Residue-level contacts at the interface:
Residue E2 in protein 1 contacts residue I96 in protein 2 (closest heavy-atom distance 4.1 Å).
Residue M1 in protein 1 interacts with residue I96 in protein 2 (closest heavy-atom distance 4.0 Å).
Residue A70 in protein 1 interacts with residue F91 in protein 2 (closest heavy-atom distance 3.4 Å).
Residue G74 in protein 1 contacts residue T84 in protein 2 (closest heavy-atom distance 4.3 Å).
Residue K63 in protein 1 is in contact with residue Y99 in protein 2 (closest heavy-atom distance 3.4 Å).
Residue F75 in protein 1 is in contact with residue T84 in protein 2 (closest heavy-atom distance 3.6 Å).
Residue Y164 in protein 1 is in contact with residue K56 in protein 2 (closest heavy-atom distance 4.9 Å).
Residue Y164 in protein 1 interacts with residue T57 in protein 2 (closest heavy-atom distance 2.6 Å).
Residue L66 in protein 1 is in contact with residue Y99 in protein 2 (closest heavy-atom distance 4.3 Å).
Residue A70 in protein 1 interacts with residue Y88 in protein 2 (closest heavy-atom distance 3.3 Å).
Residue K63 in protein 1 contacts residue F95 in protein 2 (closest heavy-atom distance 4.2 Å).
Residue F75 in protein 1 interacts with residue Y88 in protein 2 (closest heavy-atom distance 4.3 Å).
Residue L66 in protein 1 contacts residue F95 in protein 2 (closest heavy-atom distance 3.7 Å).
Residue N4 in protein 1 interacts with residue I100 in protein 2 (closest heavy-atom distance 4.2 Å).
Residue L3 in protein 1 interacts with residue I96 in protein 2 (closest heavy-atom distance 4.2 Å).
Residue Y164 in protein 1 is in contact with residue S60 in protein 2 (closest heavy-atom distance 3.1 Å).
Residue E2 in protein 1 contacts residue I100 in protein 2 (closest heavy-atom distance 3.7 Å).
Residue Y180 in protein 1 interacts with residue I100 in protein 2 (closest heavy-atom distance 4.4 Å).
Residue I163 in protein 1 is in contact with residue L53 in protein 2 (closest heavy-atom distance 4.1 Å).
Residue I78 in protein 1 interacts with residue L80 in protein 2 (closest heavy-atom distance 4.7 Å).
Residue F62 in protein 1 contacts residue Y99 in protein 2 (closest heavy-atom distance 4.2 Å).
Residue L67 in protein 1 contacts residue F91 in protein 2 (closest heavy-atom distance 4.0 Å).
Residue S73 in protein 1 is in contact with residue Y88 in protein 2 (closest heavy-atom distance 3.2 Å).
Residue L3 in protein 1 is in contact with residue I100 in protein 2 (closest heavy-atom distance 3.7 Å).
Residue I163 in protein 1 is in contact with residue T57 in protein 2 (closest heavy-atom distance 4.8 Å).
Residue L67 in protein 1 interacts with residue I92 in protein 2 (closest heavy-atom distance 4.7 Å).
Residue L66 in protein 1 contacts residue F91 in protein 2 (closest heavy-atom distance 3.5 Å).
Residue M1 in protein 1 contacts residue L97 in protein 2 (closest heavy-atom distance 4.0 Å).
Residue F161 in protein 1 interacts with residue N64 in protein 2 (closest heavy-atom distance 4.0 Å).
Residue M1 in protein 1 contacts residue T93 in protein 2 (closest heavy-atom distance 3.5 Å).
Residue G74 in protein 1 is in contact with residue Y88 in protein 2 (closest heavy-atom distance 3.0 Å).
Residue Y164 in protein 1 contacts residue F61 in protein 2 (closest heavy-atom distance 3.6 Å).
Residue Y164 in protein 1 interacts with residue I58 in protein 2 (closest heavy-atom distance 4.6 Å).
Residue L67 in protein 1 interacts with residue F95 in protein 2 (closest heavy-atom distance 3.8 Å).

Sequence of protein 1:
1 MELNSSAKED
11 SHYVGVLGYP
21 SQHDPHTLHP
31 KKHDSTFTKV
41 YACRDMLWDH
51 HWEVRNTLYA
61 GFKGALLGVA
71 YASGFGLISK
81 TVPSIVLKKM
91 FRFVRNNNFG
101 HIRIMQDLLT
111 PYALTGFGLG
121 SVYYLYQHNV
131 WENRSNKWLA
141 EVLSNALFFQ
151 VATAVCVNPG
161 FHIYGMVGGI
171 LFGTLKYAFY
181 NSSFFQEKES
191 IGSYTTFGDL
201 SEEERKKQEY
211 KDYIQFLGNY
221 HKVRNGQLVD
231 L

This data describes a binding interaction between two proteins.

Sequence of protein 2:
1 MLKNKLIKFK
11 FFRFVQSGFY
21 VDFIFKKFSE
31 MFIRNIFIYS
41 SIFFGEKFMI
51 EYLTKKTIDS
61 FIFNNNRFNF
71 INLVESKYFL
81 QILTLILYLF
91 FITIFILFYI